These two protein chains interact to form a complex.

Contacts between the two chains:
Residue T144 in the first protein interacts with residue N2 in the second protein (closest heavy-atom distance 4.4 Å).
Residue T144 in the first protein contacts residue L3 in the second protein (closest heavy-atom distance 3.9 Å).
Residue R58 in the first protein contacts residue Q80 in the second protein (closest heavy-atom distance 3.5 Å).
Residue W142 in the first protein contacts residue N2 in the second protein (closest heavy-atom distance 4.9 Å).

Sequence of the first protein:
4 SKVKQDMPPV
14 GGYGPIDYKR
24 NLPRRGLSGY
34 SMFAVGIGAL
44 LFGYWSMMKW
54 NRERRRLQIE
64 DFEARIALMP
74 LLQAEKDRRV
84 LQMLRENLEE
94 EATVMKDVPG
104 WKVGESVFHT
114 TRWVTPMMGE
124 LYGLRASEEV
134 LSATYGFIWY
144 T

Sequence of the second protein:
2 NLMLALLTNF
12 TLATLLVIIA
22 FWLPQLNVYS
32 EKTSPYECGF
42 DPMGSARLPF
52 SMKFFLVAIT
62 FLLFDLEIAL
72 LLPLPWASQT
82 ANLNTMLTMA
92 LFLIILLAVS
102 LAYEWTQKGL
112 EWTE